Contacts between the two chains:
Residue R222 in the first protein contacts residue E50 in the second protein (closest heavy-atom distance 4.0 Å).
Residue P145 in the first protein interacts with residue T22 in the second protein (closest heavy-atom distance 4.1 Å).
Residue I207 in the first protein is in contact with residue V60 in the second protein (closest heavy-atom distance 4.2 Å).
Residue F167 in the first protein contacts residue I64 in the second protein (closest heavy-atom distance 4.0 Å).
Residue E226 in the first protein contacts residue I49 in the second protein (closest heavy-atom distance 4.0 Å).
Residue Y214 in the first protein contacts residue P57 in the second protein (closest heavy-atom distance 4.2 Å).
Residue L208 in the first protein contacts residue A61 in the second protein (closest heavy-atom distance 3.8 Å).
Residue R151 in the first protein is in contact with residue K27 in the second protein (closest heavy-atom distance 4.3 Å).
Residue V160 in the first protein interacts with residue M65 in the second protein (closest heavy-atom distance 3.9 Å).
Residue H218 in the first protein interacts with residue P52 in the second protein (closest heavy-atom distance 3.7 Å).
Residue K149 in the first protein interacts with residue T31 in the second protein (closest heavy-atom distance 3.8 Å).
Residue I148 in the first protein is in contact with residue T22 in the second protein (closest heavy-atom distance 3.5 Å).
Residue K149 in the first protein is in contact with residue D30 in the second protein (closest heavy-atom distance 4.2 Å).
Residue I147 in the first protein interacts with residue W19 in the second protein (closest heavy-atom distance 4.0 Å).
Residue L211 in the first protein is in contact with residue P57 in the second protein (closest heavy-atom distance 3.5 Å).
Residue R151 in the first protein interacts with residue W23 in the second protein (closest heavy-atom distance 4.0 Å).
Residue I215 in the first protein interacts with residue V53 in the second protein (closest heavy-atom distance 4.1 Å).
Residue R151 in the first protein is in contact with residue R26 in the second protein (closest heavy-atom distance 3.3 Å).
Residue R222 in the first protein is in contact with residue I49 in the second protein (closest heavy-atom distance 2.9 Å).
Residue L211 in the first protein is in contact with residue V60 in the second protein (closest heavy-atom distance 3.6 Å).
Residue T141 in the first protein interacts with residue R14 in the second protein (closest heavy-atom distance 4.1 Å).
Residue F204 in the first protein interacts with residue I64 in the second protein (closest heavy-atom distance 3.7 Å).
Residue Y214 in the first protein is in contact with residue V53 in the second protein (closest heavy-atom distance 4.3 Å).
Residue I148 in the first protein contacts residue W19 in the second protein (closest heavy-atom distance 4.0 Å).
Residue I144 in the first protein interacts with residue W19 in the second protein (closest heavy-atom distance 3.5 Å).
Residue V225 in the first protein is in contact with residue I49 in the second protein (closest heavy-atom distance 3.7 Å).
Residue R222 in the first protein interacts with residue T51 in the second protein (closest heavy-atom distance 3.5 Å).
Residue I207 in the first protein contacts residue I64 in the second protein (closest heavy-atom distance 3.7 Å).
Residue K152 in the first protein is in contact with residue D30 in the second protein (closest heavy-atom distance 3.7 Å).
Residue L211 in the first protein is in contact with residue A61 in the second protein (closest heavy-atom distance 3.6 Å).
Residue F163 in the first protein contacts residue V69 in the second protein (closest heavy-atom distance 3.7 Å).
Residue I144 in the first protein is in contact with residue V18 in the second protein (closest heavy-atom distance 3.9 Å).
Residue E156 in the first protein interacts with residue R58 in the second protein (closest heavy-atom distance 3.2 Å).
Residue F163 in the first protein is in contact with residue M65 in the second protein (closest heavy-atom distance 3.5 Å).
Residue I153 in the first protein contacts residue V53 in the second protein (closest heavy-atom distance 4.2 Å).
Residue H218 in the first protein contacts residue T51 in the second protein (closest heavy-atom distance 3.4 Å).
Residue F140 in the first protein is in contact with residue Y15 in the second protein (closest heavy-atom distance 3.2 Å).
Residue D139 in the first protein is in contact with residue R14 in the second protein (closest heavy-atom distance 3.7 Å).
Residue V225 in the first protein interacts with residue L48 in the second protein (closest heavy-atom distance 3.9 Å).
Residue I144 in the first protein is in contact with residue T22 in the second protein (closest heavy-atom distance 3.6 Å).
Residue F163 in the first protein interacts with residue L68 in the second protein (closest heavy-atom distance 3.9 Å).
Residue V159 in the first protein is in contact with residue M65 in the second protein (closest heavy-atom distance 3.5 Å).
Residue A229 in the first protein contacts residue H45 in the second protein (closest heavy-atom distance 4.2 Å).
Residue K149 in the first protein is in contact with residue L29 in the second protein (closest heavy-atom distance 3.7 Å).
Residue F167 in the first protein contacts residue L68 in the second protein (closest heavy-atom distance 3.5 Å).
Residue R233 in the first protein interacts with residue H45 in the second protein (closest heavy-atom distance 3.9 Å).
Residue I148 in the first protein is in contact with residue W23 in the second protein (closest heavy-atom distance 3.9 Å).
Residue F204 in the first protein is in contact with residue F67 in the second protein (closest heavy-atom distance 3.4 Å).
Residue I144 in the first protein contacts residue Y15 in the second protein (closest heavy-atom distance 4.1 Å).
Residue P145 in the first protein interacts with residue L29 in the second protein (closest heavy-atom distance 3.4 Å).
Residue E156 in the first protein contacts residue Y62 in the second protein (closest heavy-atom distance 3.3 Å).
Residue L208 in the first protein is in contact with residue M65 in the second protein (closest heavy-atom distance 4.3 Å).
Residue R222 in the first protein interacts with residue P52 in the second protein (closest heavy-atom distance 3.9 Å).
Residue V225 in the first protein contacts residue H45 in the second protein (closest heavy-atom distance 3.9 Å).
Residue K149 in the first protein contacts residue I49 in the second protein (closest heavy-atom distance 3.9 Å).
Residue R151 in the first protein is in contact with residue D30 in the second protein (closest heavy-atom distance 3.1 Å).
Residue H218 in the first protein contacts residue V53 in the second protein (closest heavy-atom distance 3.4 Å).
Residue Y150 in the first protein interacts with residue I49 in the second protein (closest heavy-atom distance 3.4 Å).
Residue T141 in the first protein interacts with residue V18 in the second protein (closest heavy-atom distance 3.8 Å).
Residue R222 in the first protein is in contact with residue L48 in the second protein (closest heavy-atom distance 3.2 Å).

Sequence of the first protein:
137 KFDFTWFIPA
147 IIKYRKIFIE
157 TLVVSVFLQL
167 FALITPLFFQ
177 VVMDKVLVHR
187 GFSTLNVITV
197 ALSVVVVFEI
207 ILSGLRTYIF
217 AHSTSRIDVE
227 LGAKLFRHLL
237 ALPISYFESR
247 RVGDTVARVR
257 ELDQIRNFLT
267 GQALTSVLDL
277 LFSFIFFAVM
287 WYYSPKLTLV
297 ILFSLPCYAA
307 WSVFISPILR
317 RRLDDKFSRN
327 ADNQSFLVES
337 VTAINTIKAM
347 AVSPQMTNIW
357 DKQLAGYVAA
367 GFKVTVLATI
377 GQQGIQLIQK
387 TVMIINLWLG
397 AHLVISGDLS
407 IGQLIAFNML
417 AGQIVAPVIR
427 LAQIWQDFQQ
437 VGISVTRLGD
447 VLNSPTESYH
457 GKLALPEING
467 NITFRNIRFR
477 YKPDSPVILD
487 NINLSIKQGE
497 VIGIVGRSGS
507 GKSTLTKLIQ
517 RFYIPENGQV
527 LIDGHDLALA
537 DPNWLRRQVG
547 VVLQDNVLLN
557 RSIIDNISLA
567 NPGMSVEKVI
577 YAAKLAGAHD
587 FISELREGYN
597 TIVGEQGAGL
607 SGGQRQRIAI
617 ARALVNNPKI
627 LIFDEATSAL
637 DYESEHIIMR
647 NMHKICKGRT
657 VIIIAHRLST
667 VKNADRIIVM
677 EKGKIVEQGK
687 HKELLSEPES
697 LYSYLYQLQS

These two protein chains interact to form a complex.

Sequence of the second protein:
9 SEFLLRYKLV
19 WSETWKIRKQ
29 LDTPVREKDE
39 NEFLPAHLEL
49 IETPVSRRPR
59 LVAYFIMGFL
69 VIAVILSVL